Sequence of chain B:
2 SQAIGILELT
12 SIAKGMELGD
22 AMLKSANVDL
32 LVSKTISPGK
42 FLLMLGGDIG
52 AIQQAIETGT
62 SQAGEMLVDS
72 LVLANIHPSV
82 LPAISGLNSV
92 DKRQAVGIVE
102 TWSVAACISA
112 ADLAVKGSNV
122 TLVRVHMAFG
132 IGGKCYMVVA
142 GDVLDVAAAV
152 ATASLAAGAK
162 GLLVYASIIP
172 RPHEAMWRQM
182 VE

Sequence of chain A:
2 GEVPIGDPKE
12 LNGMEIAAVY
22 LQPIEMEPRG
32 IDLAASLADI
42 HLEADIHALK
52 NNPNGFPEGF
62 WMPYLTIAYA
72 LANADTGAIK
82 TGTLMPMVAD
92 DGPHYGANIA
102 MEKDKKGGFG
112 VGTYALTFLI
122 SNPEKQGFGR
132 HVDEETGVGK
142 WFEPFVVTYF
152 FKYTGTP

This data describes a binding interaction between two proteins.

Contacts between the two chains:
Residue A149 in chain B interacts with residue T149 in chain A (closest heavy-atom distance 4.6 Å).
Residue P171 in chain B is in contact with residue T77 in chain A (closest heavy-atom distance 4.9 Å).
Residue L145 in chain B contacts residue A75 in chain A (closest heavy-atom distance 4.3 Å).
Residue A148 in chain B contacts residue A116 in chain A (closest heavy-atom distance 4.5 Å).
Residue P171 in chain B interacts with residue G78 in chain A (closest heavy-atom distance 4.7 Å).
Residue V144 in chain B is in contact with residue A75 in chain A (closest heavy-atom distance 3.9 Å).
Residue A149 in chain B is in contact with residue T118 in chain A (closest heavy-atom distance 4.6 Å).
Residue A152 in chain B contacts residue A71 in chain A (closest heavy-atom distance 3.9 Å).
Residue A152 in chain B is in contact with residue A73 in chain A (closest heavy-atom distance 5.0 Å).
Residue G118 in chain B is in contact with residue T149 in chain A (closest heavy-atom distance 3.9 Å).
Residue L156 in chain B is in contact with residue L120 in chain A (closest heavy-atom distance 4.2 Å).
Residue T153 in chain B contacts residue T118 in chain A (closest heavy-atom distance 4.1 Å).
Residue L145 in chain B interacts with residue A116 in chain A (closest heavy-atom distance 4.3 Å).
Residue A152 in chain B is in contact with residue T118 in chain A (closest heavy-atom distance 3.8 Å).
Residue A148 in chain B is in contact with residue A75 in chain A (closest heavy-atom distance 4.8 Å).
Residue A149 in chain B contacts residue A116 in chain A (closest heavy-atom distance 4.3 Å).
Residue I169 in chain B is in contact with residue G78 in chain A (closest heavy-atom distance 3.6 Å).
Residue P171 in chain B interacts with residue D76 in chain A (closest heavy-atom distance 4.6 Å).
Residue P171 in chain B interacts with residue A75 in chain A (closest heavy-atom distance 4.2 Å).
Residue A148 in chain B interacts with residue A73 in chain A (closest heavy-atom distance 4.2 Å).